Sequence of the second protein:
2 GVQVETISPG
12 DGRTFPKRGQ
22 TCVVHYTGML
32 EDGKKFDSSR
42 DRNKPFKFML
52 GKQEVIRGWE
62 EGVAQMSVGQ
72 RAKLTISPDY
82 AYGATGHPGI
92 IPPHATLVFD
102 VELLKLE

Sequence of the first protein:
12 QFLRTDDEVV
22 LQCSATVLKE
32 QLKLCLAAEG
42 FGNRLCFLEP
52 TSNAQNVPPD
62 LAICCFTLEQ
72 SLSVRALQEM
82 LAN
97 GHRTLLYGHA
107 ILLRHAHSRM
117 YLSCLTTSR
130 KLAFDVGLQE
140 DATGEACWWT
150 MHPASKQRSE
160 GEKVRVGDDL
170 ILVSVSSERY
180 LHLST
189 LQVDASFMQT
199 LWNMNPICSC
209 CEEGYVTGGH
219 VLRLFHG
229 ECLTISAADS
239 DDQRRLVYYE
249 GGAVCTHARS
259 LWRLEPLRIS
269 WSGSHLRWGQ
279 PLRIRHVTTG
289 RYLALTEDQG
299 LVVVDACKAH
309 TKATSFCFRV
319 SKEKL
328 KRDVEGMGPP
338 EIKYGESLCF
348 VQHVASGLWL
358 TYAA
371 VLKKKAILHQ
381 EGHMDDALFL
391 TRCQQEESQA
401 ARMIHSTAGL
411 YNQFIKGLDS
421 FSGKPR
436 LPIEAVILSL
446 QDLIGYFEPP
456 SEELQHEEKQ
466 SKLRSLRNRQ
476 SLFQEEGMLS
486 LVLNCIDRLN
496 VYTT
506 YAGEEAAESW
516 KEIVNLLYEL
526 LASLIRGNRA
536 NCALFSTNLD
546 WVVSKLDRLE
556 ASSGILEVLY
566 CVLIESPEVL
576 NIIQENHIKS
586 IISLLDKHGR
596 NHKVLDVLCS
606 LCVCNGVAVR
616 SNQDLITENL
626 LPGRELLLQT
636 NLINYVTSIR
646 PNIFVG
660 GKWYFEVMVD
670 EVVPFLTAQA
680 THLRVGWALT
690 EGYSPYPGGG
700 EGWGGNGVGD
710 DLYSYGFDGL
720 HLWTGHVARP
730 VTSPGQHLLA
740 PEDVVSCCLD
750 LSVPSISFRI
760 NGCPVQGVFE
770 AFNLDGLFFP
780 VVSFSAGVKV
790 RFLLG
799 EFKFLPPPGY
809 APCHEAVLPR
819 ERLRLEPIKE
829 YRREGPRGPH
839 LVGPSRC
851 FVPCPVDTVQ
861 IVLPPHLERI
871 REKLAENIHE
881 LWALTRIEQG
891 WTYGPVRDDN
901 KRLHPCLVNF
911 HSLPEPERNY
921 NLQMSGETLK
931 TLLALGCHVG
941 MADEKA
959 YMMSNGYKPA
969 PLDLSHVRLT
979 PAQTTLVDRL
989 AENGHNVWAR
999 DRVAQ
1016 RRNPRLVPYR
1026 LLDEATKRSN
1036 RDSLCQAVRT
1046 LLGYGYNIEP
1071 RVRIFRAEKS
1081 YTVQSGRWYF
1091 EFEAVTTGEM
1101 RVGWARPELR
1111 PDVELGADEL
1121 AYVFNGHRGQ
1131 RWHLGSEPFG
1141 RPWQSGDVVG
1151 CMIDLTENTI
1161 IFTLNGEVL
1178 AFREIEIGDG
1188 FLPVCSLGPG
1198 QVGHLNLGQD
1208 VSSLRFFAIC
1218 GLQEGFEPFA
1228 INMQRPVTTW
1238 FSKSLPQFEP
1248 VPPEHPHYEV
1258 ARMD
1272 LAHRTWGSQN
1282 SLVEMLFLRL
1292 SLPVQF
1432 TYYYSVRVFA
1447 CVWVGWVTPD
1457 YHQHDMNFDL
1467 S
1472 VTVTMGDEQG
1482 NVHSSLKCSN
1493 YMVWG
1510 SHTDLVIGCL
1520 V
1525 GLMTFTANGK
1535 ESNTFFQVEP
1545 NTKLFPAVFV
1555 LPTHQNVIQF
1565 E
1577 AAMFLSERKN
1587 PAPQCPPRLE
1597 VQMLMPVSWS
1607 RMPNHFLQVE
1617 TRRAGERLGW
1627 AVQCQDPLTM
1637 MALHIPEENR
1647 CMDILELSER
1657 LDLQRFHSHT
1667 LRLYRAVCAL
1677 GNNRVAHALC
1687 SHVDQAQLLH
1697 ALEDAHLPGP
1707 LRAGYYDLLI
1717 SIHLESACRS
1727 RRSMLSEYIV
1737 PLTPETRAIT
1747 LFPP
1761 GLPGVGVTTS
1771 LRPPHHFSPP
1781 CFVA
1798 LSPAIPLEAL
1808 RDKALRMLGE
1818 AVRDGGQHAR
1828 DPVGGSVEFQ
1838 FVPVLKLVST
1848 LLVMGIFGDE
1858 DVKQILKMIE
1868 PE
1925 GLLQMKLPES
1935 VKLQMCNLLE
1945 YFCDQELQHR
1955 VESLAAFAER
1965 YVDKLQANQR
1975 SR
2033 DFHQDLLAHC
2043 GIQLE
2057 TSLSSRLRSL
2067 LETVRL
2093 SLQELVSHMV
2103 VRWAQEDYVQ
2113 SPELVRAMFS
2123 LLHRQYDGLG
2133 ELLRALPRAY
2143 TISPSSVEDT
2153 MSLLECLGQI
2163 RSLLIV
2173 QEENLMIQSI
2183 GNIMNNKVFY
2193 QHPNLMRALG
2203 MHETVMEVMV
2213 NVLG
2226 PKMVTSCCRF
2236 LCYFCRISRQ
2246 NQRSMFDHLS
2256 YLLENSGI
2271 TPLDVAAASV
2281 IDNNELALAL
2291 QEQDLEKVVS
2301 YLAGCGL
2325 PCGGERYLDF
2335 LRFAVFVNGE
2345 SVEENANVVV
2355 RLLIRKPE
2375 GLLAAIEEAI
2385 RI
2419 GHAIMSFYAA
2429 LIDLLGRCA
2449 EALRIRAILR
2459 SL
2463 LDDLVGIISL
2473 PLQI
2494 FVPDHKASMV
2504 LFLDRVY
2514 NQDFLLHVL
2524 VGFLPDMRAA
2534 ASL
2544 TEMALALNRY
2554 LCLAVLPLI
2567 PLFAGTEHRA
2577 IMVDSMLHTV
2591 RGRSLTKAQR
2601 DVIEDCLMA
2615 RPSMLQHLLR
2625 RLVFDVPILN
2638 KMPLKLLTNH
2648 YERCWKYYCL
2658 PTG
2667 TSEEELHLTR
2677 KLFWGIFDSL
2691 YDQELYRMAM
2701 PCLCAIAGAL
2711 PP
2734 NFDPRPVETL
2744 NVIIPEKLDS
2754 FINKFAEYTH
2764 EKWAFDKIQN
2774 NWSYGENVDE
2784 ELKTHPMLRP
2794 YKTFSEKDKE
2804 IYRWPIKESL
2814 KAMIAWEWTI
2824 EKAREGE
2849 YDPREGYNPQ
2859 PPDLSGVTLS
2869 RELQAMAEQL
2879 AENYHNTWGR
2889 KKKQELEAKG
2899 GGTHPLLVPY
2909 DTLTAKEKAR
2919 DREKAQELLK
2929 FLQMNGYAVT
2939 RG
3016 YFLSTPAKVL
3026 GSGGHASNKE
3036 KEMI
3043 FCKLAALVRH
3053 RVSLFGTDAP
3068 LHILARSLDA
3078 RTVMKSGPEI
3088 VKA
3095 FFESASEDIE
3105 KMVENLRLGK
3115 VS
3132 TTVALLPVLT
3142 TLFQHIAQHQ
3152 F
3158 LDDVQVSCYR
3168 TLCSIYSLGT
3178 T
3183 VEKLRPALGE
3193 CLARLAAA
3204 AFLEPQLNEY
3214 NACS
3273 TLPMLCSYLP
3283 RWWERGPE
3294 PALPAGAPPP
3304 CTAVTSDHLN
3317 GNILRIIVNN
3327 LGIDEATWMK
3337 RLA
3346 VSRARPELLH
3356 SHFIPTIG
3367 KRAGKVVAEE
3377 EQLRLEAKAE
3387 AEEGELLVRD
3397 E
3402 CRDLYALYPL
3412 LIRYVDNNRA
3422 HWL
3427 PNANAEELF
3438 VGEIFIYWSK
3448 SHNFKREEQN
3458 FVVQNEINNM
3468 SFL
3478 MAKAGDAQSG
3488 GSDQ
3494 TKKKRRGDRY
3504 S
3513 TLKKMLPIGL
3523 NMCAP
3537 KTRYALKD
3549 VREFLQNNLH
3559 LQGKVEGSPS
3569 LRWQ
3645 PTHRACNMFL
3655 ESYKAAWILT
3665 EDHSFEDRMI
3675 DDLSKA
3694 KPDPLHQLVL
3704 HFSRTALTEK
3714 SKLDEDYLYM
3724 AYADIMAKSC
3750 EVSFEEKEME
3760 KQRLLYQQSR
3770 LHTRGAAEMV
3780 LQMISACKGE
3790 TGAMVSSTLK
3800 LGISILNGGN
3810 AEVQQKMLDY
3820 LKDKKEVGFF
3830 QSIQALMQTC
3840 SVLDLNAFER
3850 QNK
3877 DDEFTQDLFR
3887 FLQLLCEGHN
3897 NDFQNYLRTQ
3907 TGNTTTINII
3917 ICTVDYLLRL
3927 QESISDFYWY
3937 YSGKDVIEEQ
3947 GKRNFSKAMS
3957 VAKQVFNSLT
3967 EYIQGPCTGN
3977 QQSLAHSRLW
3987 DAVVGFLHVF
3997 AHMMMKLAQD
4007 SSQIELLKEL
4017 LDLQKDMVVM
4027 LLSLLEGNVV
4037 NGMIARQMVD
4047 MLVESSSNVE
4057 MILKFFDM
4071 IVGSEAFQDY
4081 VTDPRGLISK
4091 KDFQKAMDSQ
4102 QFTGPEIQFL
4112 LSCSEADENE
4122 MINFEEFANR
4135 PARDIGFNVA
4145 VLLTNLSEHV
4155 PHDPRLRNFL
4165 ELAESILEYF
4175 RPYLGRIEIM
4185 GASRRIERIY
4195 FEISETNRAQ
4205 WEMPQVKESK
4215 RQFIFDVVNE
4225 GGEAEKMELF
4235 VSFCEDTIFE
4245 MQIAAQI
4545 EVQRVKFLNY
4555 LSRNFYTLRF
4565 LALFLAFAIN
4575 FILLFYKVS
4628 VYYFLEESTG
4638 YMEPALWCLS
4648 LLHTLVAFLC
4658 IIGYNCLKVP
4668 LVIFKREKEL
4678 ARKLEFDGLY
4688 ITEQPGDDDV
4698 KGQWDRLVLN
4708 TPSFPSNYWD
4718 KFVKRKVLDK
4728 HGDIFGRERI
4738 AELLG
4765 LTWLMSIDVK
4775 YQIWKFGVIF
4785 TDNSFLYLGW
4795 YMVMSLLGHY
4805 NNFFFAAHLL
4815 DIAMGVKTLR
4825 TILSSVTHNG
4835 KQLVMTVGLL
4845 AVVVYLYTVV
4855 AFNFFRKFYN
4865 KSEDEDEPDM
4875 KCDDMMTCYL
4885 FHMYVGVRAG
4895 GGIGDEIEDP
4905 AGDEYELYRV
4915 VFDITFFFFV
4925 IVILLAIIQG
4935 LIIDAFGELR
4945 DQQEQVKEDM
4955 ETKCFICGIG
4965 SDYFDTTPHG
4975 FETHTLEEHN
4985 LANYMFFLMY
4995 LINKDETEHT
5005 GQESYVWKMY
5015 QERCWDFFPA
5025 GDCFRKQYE

Residue-level contacts at the interface:
Residue E630 in the first protein contacts residue K35 in the second protein (closest heavy-atom distance 4.0 Å).
Residue V1783 in the first protein interacts with residue F47 in the second protein (closest heavy-atom distance 3.4 Å).
Residue R629 in the first protein is in contact with residue F37 in the second protein (closest heavy-atom distance 3.4 Å).
Residue F1782 in the first protein is in contact with residue Y83 in the second protein (closest heavy-atom distance 2.5 Å).
Residue L737 in the first protein interacts with residue I8 in the second protein (closest heavy-atom distance 2.8 Å).
Residue F1782 in the first protein is in contact with residue H88 in the second protein (closest heavy-atom distance 3.4 Å).
Residue R629 in the first protein is in contact with residue K36 in the second protein (closest heavy-atom distance 3.8 Å).
Residue E623 in the first protein contacts residue G90 in the second protein (closest heavy-atom distance 2.3 Å).
Residue C1781 in the first protein contacts residue F47 in the second protein (closest heavy-atom distance 3.0 Å).
Residue A677 in the first protein contacts residue R41 in the second protein (closest heavy-atom distance 3.4 Å).
Residue A677 in the first protein is in contact with residue S39 in the second protein (closest heavy-atom distance 4.3 Å).
Residue F674 in the first protein interacts with residue E103 in the second protein (closest heavy-atom distance 3.7 Å).
Residue F674 in the first protein interacts with residue R41 in the second protein (closest heavy-atom distance 2.5 Å).
Residue R1680 in the first protein contacts residue P89 in the second protein (closest heavy-atom distance 3.9 Å).
Residue A679 in the first protein interacts with residue R72 in the second protein (closest heavy-atom distance 3.1 Å).
Residue D717 in the first protein interacts with residue I8 in the second protein (closest heavy-atom distance 3.7 Å).
Residue P1780 in the first protein interacts with residue R43 in the second protein (closest heavy-atom distance 2.8 Å).
Residue L737 in the first protein contacts residue S9 in the second protein (closest heavy-atom distance 3.5 Å).
Residue A1784 in the first protein contacts residue E55 in the second protein (closest heavy-atom distance 3.7 Å).
Residue V1783 in the first protein is in contact with residue E55 in the second protein (closest heavy-atom distance 3.5 Å).
Residue L737 in the first protein interacts with residue R72 in the second protein (closest heavy-atom distance 3.5 Å).
Residue N636 in the first protein is in contact with residue K36 in the second protein (closest heavy-atom distance 2.9 Å).
Residue A1684 in the first protein contacts residue G90 in the second protein (closest heavy-atom distance 3.6 Å).
Residue L626 in the first protein contacts residue G90 in the second protein (closest heavy-atom distance 3.5 Å).
Residue F1782 in the first protein contacts residue R43 in the second protein (closest heavy-atom distance 3.5 Å).
Residue V1783 in the first protein interacts with residue I57 in the second protein (closest heavy-atom distance 4.2 Å).
Residue Q634 in the first protein interacts with residue K35 in the second protein (closest heavy-atom distance 3.5 Å).
Residue F674 in the first protein is in contact with residue D101 in the second protein (closest heavy-atom distance 3.9 Å).
Residue F1782 in the first protein interacts with residue I91 in the second protein (closest heavy-atom distance 3.6 Å).
Residue A1684 in the first protein contacts residue I91 in the second protein (closest heavy-atom distance 3.5 Å).
Residue Q634 in the first protein is in contact with residue K36 in the second protein (closest heavy-atom distance 3.6 Å).
Residue V1783 in the first protein contacts residue V56 in the second protein (closest heavy-atom distance 3.5 Å).
Residue A1684 in the first protein contacts residue P89 in the second protein (closest heavy-atom distance 4.2 Å).
Residue F1782 in the first protein is in contact with residue Y27 in the second protein (closest heavy-atom distance 4.2 Å).
Residue S1687 in the first protein contacts residue F37 in the second protein (closest heavy-atom distance 3.4 Å).
Residue E623 in the first protein is in contact with residue P89 in the second protein (closest heavy-atom distance 2.9 Å).
Residue D717 in the first protein is in contact with residue R72 in the second protein (closest heavy-atom distance 3.2 Å).
Residue A677 in the first protein contacts residue D42 in the second protein (closest heavy-atom distance 3.0 Å).
Residue P627 in the first protein is in contact with residue P93 in the second protein (closest heavy-atom distance 3.8 Å).
Residue Q1296 in the first protein is in contact with residue D33 in the second protein (closest heavy-atom distance 3.4 Å).
Residue S1687 in the first protein is in contact with residue I91 in the second protein (closest heavy-atom distance 2.9 Å).
Residue R629 in the first protein contacts residue K35 in the second protein (closest heavy-atom distance 3.8 Å).
Residue T676 in the first protein is in contact with residue R41 in the second protein (closest heavy-atom distance 3.8 Å).
Residue H736 in the first protein is in contact with residue P10 in the second protein (closest heavy-atom distance 3.1 Å).
Residue P627 in the first protein contacts residue G90 in the second protein (closest heavy-atom distance 3.1 Å).
Residue V1783 in the first protein contacts residue Y83 in the second protein (closest heavy-atom distance 3.4 Å).
Residue F1782 in the first protein contacts residue D38 in the second protein (closest heavy-atom distance 3.2 Å).
Residue Q1691 in the first protein interacts with residue R43 in the second protein (closest heavy-atom distance 3.6 Å).
Residue A1784 in the first protein contacts residue V56 in the second protein (closest heavy-atom distance 3.8 Å).
Residue Q735 in the first protein is in contact with residue I8 in the second protein (closest heavy-atom distance 3.6 Å).
Residue R629 in the first protein interacts with residue I91 in the second protein (closest heavy-atom distance 3.7 Å).
Residue D1690 in the first protein contacts residue D42 in the second protein (closest heavy-atom distance 3.0 Å).
Residue G718 in the first protein is in contact with residue I8 in the second protein (closest heavy-atom distance 4.1 Å).
Residue A1692 in the first protein is in contact with residue D42 in the second protein (closest heavy-atom distance 3.2 Å).
Residue F674 in the first protein interacts with residue R72 in the second protein (closest heavy-atom distance 3.7 Å).
Residue H1688 in the first protein interacts with residue G90 in the second protein (closest heavy-atom distance 3.0 Å).
Residue P627 in the first protein contacts residue I91 in the second protein (closest heavy-atom distance 3.3 Å).
Residue A1784 in the first protein contacts residue I57 in the second protein (closest heavy-atom distance 3.7 Å).
Residue H736 in the first protein is in contact with residue I8 in the second protein (closest heavy-atom distance 4.3 Å).
Residue D717 in the first protein is in contact with residue D101 in the second protein (closest heavy-atom distance 3.9 Å).

The following describes two proteins that form a bound complex.